The following describes two proteins that form a bound complex.

Sequence of chain A:
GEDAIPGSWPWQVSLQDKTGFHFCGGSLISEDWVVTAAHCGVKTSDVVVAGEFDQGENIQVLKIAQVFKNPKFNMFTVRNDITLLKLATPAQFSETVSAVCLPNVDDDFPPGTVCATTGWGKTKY

Sequence of chain B:
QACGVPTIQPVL

Interface contacts:
Residue A102 in chain A contacts residue V8 in chain B (closest heavy-atom distance 4.7 Å).
Residue W11 in chain A interacts with residue G7 in chain B (closest heavy-atom distance 3.7 Å).
Residue W11 in chain A interacts with residue V8 in chain B (closest heavy-atom distance 4.3 Å).
Residue T99 in chain A is in contact with residue T10 in chain B (closest heavy-atom distance 4.6 Å).
Residue I5 in chain A interacts with residue Q12 in chain B (closest heavy-atom distance 4.1 Å).
Residue P6 in chain A interacts with residue I11 in chain B (closest heavy-atom distance 3.2 Å).
Residue E98 in chain A is in contact with residue T10 in chain B (closest heavy-atom distance 2.7 Å).
Residue S8 in chain A contacts residue Q12 in chain B (closest heavy-atom distance 3.8 Å).
Residue V103 in chain A is in contact with residue G7 in chain B (closest heavy-atom distance 3.7 Å).
Residue E2 in chain A is in contact with residue V14 in chain B (closest heavy-atom distance 3.7 Å).
Residue S101 in chain A is in contact with residue P9 in chain B (closest heavy-atom distance 4.6 Å).
Residue V103 in chain A contacts residue C6 in chain B (closest heavy-atom distance 4.0 Å).
Residue I5 in chain A contacts residue V14 in chain B (closest heavy-atom distance 3.6 Å).
Residue T99 in chain A contacts residue I11 in chain B (closest heavy-atom distance 4.6 Å).
Residue S8 in chain A contacts residue P13 in chain B (closest heavy-atom distance 3.0 Å).
Residue I5 in chain A contacts residue I11 in chain B (closest heavy-atom distance 3.8 Å).
Residue E2 in chain A is in contact with residue L15 in chain B (closest heavy-atom distance 3.0 Å).
Residue W9 in chain A contacts residue P13 in chain B (closest heavy-atom distance 3.4 Å).
Residue C104 in chain A is in contact with residue A5 in chain B (closest heavy-atom distance 4.5 Å).
Residue A102 in chain A is in contact with residue C6 in chain B (closest heavy-atom distance 3.5 Å).
Residue W11 in chain A contacts residue P9 in chain B (closest heavy-atom distance 3.6 Å).
Residue S8 in chain A interacts with residue P9 in chain B (closest heavy-atom distance 3.5 Å).
Residue E98 in chain A interacts with residue I11 in chain B (closest heavy-atom distance 4.5 Å).
Residue P10 in chain A contacts residue P9 in chain B (closest heavy-atom distance 3.6 Å).
Residue C104 in chain A contacts residue G7 in chain B (closest heavy-atom distance 3.5 Å).
Residue A119 in chain A contacts residue L15 in chain B (closest heavy-atom distance 4.2 Å).
Residue C104 in chain A contacts residue C6 in chain B (closest heavy-atom distance 2.0 Å).
Residue F96 in chain A is in contact with residue Q4 in chain B (closest heavy-atom distance 4.1 Å).
Residue G7 in chain A interacts with residue P9 in chain B (closest heavy-atom distance 4.9 Å).
Residue S8 in chain A is in contact with residue V14 in chain B (closest heavy-atom distance 4.5 Å).
Residue S97 in chain A interacts with residue T10 in chain B (closest heavy-atom distance 4.5 Å).
Residue W9 in chain A is in contact with residue L15 in chain B (closest heavy-atom distance 4.0 Å).
Residue G7 in chain A is in contact with residue I11 in chain B (closest heavy-atom distance 3.6 Å).
Residue S8 in chain A contacts residue I11 in chain B (closest heavy-atom distance 3.4 Å).
Residue S101 in chain A is in contact with residue V8 in chain B (closest heavy-atom distance 4.8 Å).
Residue A102 in chain A is in contact with residue G7 in chain B (closest heavy-atom distance 3.0 Å).